Sequence of the first protein:
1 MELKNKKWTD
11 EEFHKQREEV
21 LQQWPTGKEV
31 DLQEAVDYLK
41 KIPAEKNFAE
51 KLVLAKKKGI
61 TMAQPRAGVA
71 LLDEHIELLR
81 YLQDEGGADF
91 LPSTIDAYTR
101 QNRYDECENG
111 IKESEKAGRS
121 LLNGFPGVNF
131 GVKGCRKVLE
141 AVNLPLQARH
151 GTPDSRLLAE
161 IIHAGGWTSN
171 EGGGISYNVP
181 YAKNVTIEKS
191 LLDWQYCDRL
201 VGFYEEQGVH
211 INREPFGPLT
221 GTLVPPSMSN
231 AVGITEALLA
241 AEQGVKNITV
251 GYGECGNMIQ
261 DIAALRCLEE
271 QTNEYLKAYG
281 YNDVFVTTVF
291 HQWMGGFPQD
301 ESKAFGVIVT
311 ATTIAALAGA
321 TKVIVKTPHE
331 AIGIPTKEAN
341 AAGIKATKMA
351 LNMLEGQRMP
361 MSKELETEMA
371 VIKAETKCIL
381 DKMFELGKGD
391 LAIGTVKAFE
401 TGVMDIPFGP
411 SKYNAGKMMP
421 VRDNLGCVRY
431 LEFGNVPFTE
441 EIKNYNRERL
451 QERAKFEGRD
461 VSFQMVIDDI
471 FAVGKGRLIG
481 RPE

Sequence of the second protein:
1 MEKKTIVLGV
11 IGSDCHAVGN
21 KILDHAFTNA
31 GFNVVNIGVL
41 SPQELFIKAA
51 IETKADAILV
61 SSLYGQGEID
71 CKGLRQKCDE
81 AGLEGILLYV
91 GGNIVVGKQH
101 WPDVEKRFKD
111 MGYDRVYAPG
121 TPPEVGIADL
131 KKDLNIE

The following describes two proteins that form a bound complex.

Interface contacts:
Residue Y98 in the first protein contacts residue Y64 in the second protein (closest heavy-atom distance 3.7 Å).
Residue D96 in the first protein contacts residue Q66 in the second protein (closest heavy-atom distance 3.8 Å).
Residue L121 in the first protein interacts with residue I69 in the second protein (closest heavy-atom distance 3.9 Å).
Residue I470 in the first protein is in contact with residue I22 in the second protein (closest heavy-atom distance 4.3 Å).
Residue F408 in the first protein contacts residue V18 in the second protein (closest heavy-atom distance 4.0 Å).
Residue K183 in the first protein contacts residue I37 in the second protein (closest heavy-atom distance 3.4 Å).
Residue Q299 in the first protein contacts residue P119 in the second protein (closest heavy-atom distance 3.9 Å).
Residue R119 in the first protein interacts with residue R107 in the second protein (closest heavy-atom distance 3.8 Å).
Residue P410 in the first protein is in contact with residue C15 in the second protein (closest heavy-atom distance 4.0 Å).
Residue G110 in the first protein interacts with residue I69 in the second protein (closest heavy-atom distance 4.1 Å).
Residue I332 in the first protein interacts with residue P119 in the second protein (closest heavy-atom distance 3.8 Å).
Residue N123 in the first protein interacts with residue Y64 in the second protein (closest heavy-atom distance 2.8 Å).
Residue R119 in the first protein contacts residue E68 in the second protein (closest heavy-atom distance 2.9 Å).
Residue K183 in the first protein interacts with residue G38 in the second protein (closest heavy-atom distance 3.9 Å).
Residue G333 in the first protein is in contact with residue K98 in the second protein (closest heavy-atom distance 4.1 Å).
Residue I334 in the first protein is in contact with residue V96 in the second protein (closest heavy-atom distance 4.3 Å).
Residue L121 in the first protein is in contact with residue Q66 in the second protein (closest heavy-atom distance 3.6 Å).
Residue F463 in the first protein is in contact with residue H25 in the second protein (closest heavy-atom distance 4.3 Å).
Residue N123 in the first protein interacts with residue Q66 in the second protein (closest heavy-atom distance 2.9 Å).
Residue A97 in the first protein is in contact with residue Y64 in the second protein (closest heavy-atom distance 3.5 Å).
Residue Y181 in the first protein is in contact with residue L40 in the second protein (closest heavy-atom distance 3.7 Å).
Residue A331 in the first protein interacts with residue P119 in the second protein (closest heavy-atom distance 3.9 Å).
Residue P410 in the first protein interacts with residue V39 in the second protein (closest heavy-atom distance 3.7 Å).
Residue I332 in the first protein contacts residue K98 in the second protein (closest heavy-atom distance 3.7 Å).
Residue Q101 in the first protein interacts with residue S13 in the second protein (closest heavy-atom distance 2.7 Å).
Residue Y98 in the first protein interacts with residue Q66 in the second protein (closest heavy-atom distance 3.3 Å).
Residue K183 in the first protein contacts residue V39 in the second protein (closest heavy-atom distance 2.9 Å).
Residue L122 in the first protein contacts residue V96 in the second protein (closest heavy-atom distance 3.9 Å).
Residue T222 in the first protein interacts with residue V18 in the second protein (closest heavy-atom distance 3.6 Å).
Residue Y98 in the first protein contacts residue D70 in the second protein (closest heavy-atom distance 2.5 Å).
Residue Y98 in the first protein is in contact with residue I69 in the second protein (closest heavy-atom distance 3.3 Å).
Residue A97 in the first protein interacts with residue Q66 in the second protein (closest heavy-atom distance 4.0 Å).
Residue K183 in the first protein contacts residue L40 in the second protein (closest heavy-atom distance 3.7 Å).
Residue I467 in the first protein contacts residue I22 in the second protein (closest heavy-atom distance 4.3 Å).
Residue H329 in the first protein contacts residue K98 in the second protein (closest heavy-atom distance 3.9 Å).
Residue F463 in the first protein contacts residue K21 in the second protein (closest heavy-atom distance 4.2 Å).
Residue I332 in the first protein interacts with residue N93 in the second protein (closest heavy-atom distance 3.0 Å).
Residue I334 in the first protein contacts residue G97 in the second protein (closest heavy-atom distance 3.5 Å).
Residue A182 in the first protein contacts residue L40 in the second protein (closest heavy-atom distance 3.9 Å).
Residue L121 in the first protein contacts residue E68 in the second protein (closest heavy-atom distance 3.9 Å).
Residue F408 in the first protein is in contact with residue A17 in the second protein (closest heavy-atom distance 3.9 Å).
Residue E106 in the first protein is in contact with residue S13 in the second protein (closest heavy-atom distance 4.3 Å).
Residue Q101 in the first protein interacts with residue L40 in the second protein (closest heavy-atom distance 3.8 Å).
Residue I467 in the first protein interacts with residue H25 in the second protein (closest heavy-atom distance 3.4 Å).
Residue R119 in the first protein is in contact with residue Q99 in the second protein (closest heavy-atom distance 4.1 Å).
Residue L122 in the first protein is in contact with residue Q66 in the second protein (closest heavy-atom distance 3.4 Å).
Residue N109 in the first protein contacts residue I69 in the second protein (closest heavy-atom distance 4.4 Å).
Residue F471 in the first protein contacts residue I22 in the second protein (closest heavy-atom distance 3.9 Å).
Residue L121 in the first protein is in contact with residue V96 in the second protein (closest heavy-atom distance 4.0 Å).
Residue P410 in the first protein interacts with residue A17 in the second protein (closest heavy-atom distance 4.3 Å).
Residue Y98 in the first protein is in contact with residue S13 in the second protein (closest heavy-atom distance 3.6 Å).
Residue Y181 in the first protein interacts with residue C15 in the second protein (closest heavy-atom distance 3.4 Å).
Residue F408 in the first protein is in contact with residue K21 in the second protein (closest heavy-atom distance 4.0 Å).
Residue A331 in the first protein contacts residue N93 in the second protein (closest heavy-atom distance 3.1 Å).
Residue S120 in the first protein interacts with residue V96 in the second protein (closest heavy-atom distance 3.5 Å).
Residue P180 in the first protein contacts residue C15 in the second protein (closest heavy-atom distance 3.5 Å).
Residue A97 in the first protein is in contact with residue S13 in the second protein (closest heavy-atom distance 3.6 Å).
Residue E301 in the first protein interacts with residue K98 in the second protein (closest heavy-atom distance 3.5 Å).
Residue G333 in the first protein interacts with residue G97 in the second protein (closest heavy-atom distance 3.8 Å).
Residue I470 in the first protein interacts with residue V18 in the second protein (closest heavy-atom distance 4.0 Å).